This data describes a binding interaction between two proteins.

Sequence of chain A:
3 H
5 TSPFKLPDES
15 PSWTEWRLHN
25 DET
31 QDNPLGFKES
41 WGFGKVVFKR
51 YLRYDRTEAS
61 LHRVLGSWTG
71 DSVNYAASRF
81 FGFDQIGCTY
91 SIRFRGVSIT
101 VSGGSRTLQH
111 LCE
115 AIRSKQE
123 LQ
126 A

Sequence of chain B:
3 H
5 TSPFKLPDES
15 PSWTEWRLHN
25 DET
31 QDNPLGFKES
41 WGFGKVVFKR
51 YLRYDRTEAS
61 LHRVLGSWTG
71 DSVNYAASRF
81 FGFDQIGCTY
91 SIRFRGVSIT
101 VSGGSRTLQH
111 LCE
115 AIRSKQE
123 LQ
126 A

Contacts between the two chains:
Residue G96 in chain B interacts with residue G103 in chain A (closest heavy-atom distance 3.7 Å).
Residue V97 in chain B interacts with residue L111 in chain A (closest heavy-atom distance 3.4 Å).
Residue G104 in chain B is in contact with residue G96 in chain A (closest heavy-atom distance 4.3 Å).
Residue G96 in chain B interacts with residue G104 in chain A (closest heavy-atom distance 4.3 Å).
Residue I99 in chain B interacts with residue S102 in chain A (closest heavy-atom distance 5.0 Å).
Residue I99 in chain B contacts residue V101 in chain A (closest heavy-atom distance 4.2 Å).
Residue V97 in chain B interacts with residue S102 in chain A (closest heavy-atom distance 3.7 Å).
Residue V97 in chain B contacts residue V101 in chain A (closest heavy-atom distance 3.9 Å).
Residue S102 in chain B is in contact with residue I99 in chain A (closest heavy-atom distance 5.0 Å).
Residue V101 in chain B contacts residue V97 in chain A (closest heavy-atom distance 3.9 Å).
Residue T107 in chain B contacts residue V97 in chain A (closest heavy-atom distance 4.2 Å).
Residue V97 in chain B is in contact with residue G103 in chain A (closest heavy-atom distance 5.0 Å).
Residue T100 in chain B contacts residue I99 in chain A (closest heavy-atom distance 3.2 Å).
Residue R95 in chain B contacts residue H110 in chain A (closest heavy-atom distance 4.0 Å).
Residue E121 in chain B is in contact with residue R117 in chain A (closest heavy-atom distance 3.0 Å).
Residue I99 in chain B interacts with residue S118 in chain A (closest heavy-atom distance 4.2 Å).
Residue L111 in chain B contacts residue S98 in chain A (closest heavy-atom distance 4.9 Å).
Residue V97 in chain B interacts with residue T107 in chain A (closest heavy-atom distance 4.2 Å).
Residue L111 in chain B is in contact with residue V97 in chain A (closest heavy-atom distance 3.4 Å).
Residue S118 in chain B is in contact with residue S118 in chain A (closest heavy-atom distance 4.9 Å).
Residue S98 in chain B interacts with residue V101 in chain A (closest heavy-atom distance 3.2 Å).
Residue S102 in chain B contacts residue V97 in chain A (closest heavy-atom distance 3.7 Å).
Residue R117 in chain B interacts with residue E121 in chain A (closest heavy-atom distance 3.0 Å).
Residue G103 in chain B is in contact with residue G96 in chain A (closest heavy-atom distance 3.7 Å).
Residue T100 in chain B is in contact with residue T100 in chain A (closest heavy-atom distance 2.9 Å).
Residue G96 in chain B contacts residue T107 in chain A (closest heavy-atom distance 4.0 Å).
Residue R117 in chain B is in contact with residue Q124 in chain A (closest heavy-atom distance 4.4 Å).
Residue H110 in chain B interacts with residue V97 in chain A (closest heavy-atom distance 3.9 Å).
Residue V101 in chain B interacts with residue I99 in chain A (closest heavy-atom distance 4.2 Å).
Residue V101 in chain B interacts with residue S98 in chain A (closest heavy-atom distance 3.2 Å).
Residue I99 in chain B interacts with residue T100 in chain A (closest heavy-atom distance 3.2 Å).
Residue S98 in chain B contacts residue T100 in chain A (closest heavy-atom distance 3.6 Å).
Residue S98 in chain B interacts with residue S102 in chain A (closest heavy-atom distance 2.8 Å).
Residue H110 in chain B contacts residue R95 in chain A (closest heavy-atom distance 4.0 Å).
Residue Q124 in chain B is in contact with residue R117 in chain A (closest heavy-atom distance 4.4 Å).
Residue G96 in chain B is in contact with residue S102 in chain A (closest heavy-atom distance 4.1 Å).
Residue A126 in chain B contacts residue H110 in chain A (closest heavy-atom distance 3.5 Å).
Residue S102 in chain B contacts residue S98 in chain A (closest heavy-atom distance 2.8 Å).
Residue S98 in chain B is in contact with residue L111 in chain A (closest heavy-atom distance 4.9 Å).
Residue G103 in chain B is in contact with residue V97 in chain A (closest heavy-atom distance 5.0 Å).
Residue T107 in chain B interacts with residue R95 in chain A (closest heavy-atom distance 4.5 Å).
Residue H110 in chain B contacts residue A126 in chain A (closest heavy-atom distance 3.5 Å).
Residue R95 in chain B is in contact with residue T107 in chain A (closest heavy-atom distance 4.5 Å).
Residue I99 in chain B contacts residue I99 in chain A (closest heavy-atom distance 4.0 Å).
Residue T100 in chain B is in contact with residue S98 in chain A (closest heavy-atom distance 3.6 Å).
Residue S102 in chain B contacts residue G96 in chain A (closest heavy-atom distance 4.1 Å).
Residue T107 in chain B contacts residue G96 in chain A (closest heavy-atom distance 4.0 Å).
Residue S118 in chain B is in contact with residue I99 in chain A (closest heavy-atom distance 4.2 Å).
Residue V97 in chain B interacts with residue H110 in chain A (closest heavy-atom distance 3.9 Å).